These two protein chains interact to form a complex.

Sequence of protein 1:
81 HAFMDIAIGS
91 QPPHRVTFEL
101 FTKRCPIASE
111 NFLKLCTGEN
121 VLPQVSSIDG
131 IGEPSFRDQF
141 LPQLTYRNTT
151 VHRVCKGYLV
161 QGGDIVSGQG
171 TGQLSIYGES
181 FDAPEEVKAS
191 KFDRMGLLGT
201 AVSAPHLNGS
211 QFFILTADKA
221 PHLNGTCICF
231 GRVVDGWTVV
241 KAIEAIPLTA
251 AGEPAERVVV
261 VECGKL

Sequence of protein 2:
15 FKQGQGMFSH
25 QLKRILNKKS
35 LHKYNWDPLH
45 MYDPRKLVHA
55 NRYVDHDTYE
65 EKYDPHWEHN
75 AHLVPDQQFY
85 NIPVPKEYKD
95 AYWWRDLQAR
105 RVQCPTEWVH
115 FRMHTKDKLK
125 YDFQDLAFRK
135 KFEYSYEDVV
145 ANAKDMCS

Residue-level contacts at the interface:
Residue L248 in protein 1 interacts with residue Y63 in protein 2 (closest heavy-atom distance 3.9 Å).
Residue L248 in protein 1 is in contact with residue D61 in protein 2 (closest heavy-atom distance 3.7 Å).
Residue L248 in protein 1 interacts with residue T62 in protein 2 (closest heavy-atom distance 3.9 Å).
Residue T249 in protein 1 contacts residue Y63 in protein 2 (closest heavy-atom distance 4.0 Å).
Residue A250 in protein 1 interacts with residue Y63 in protein 2 (closest heavy-atom distance 4.4 Å).